Residue-level contacts at the interface:
Residue T86 in protein 1 is in contact with residue W94 in protein 2 (closest heavy-atom distance 3.7 Å).
Residue K82 in protein 1 interacts with residue Y50 in protein 2 (closest heavy-atom distance 5.0 Å).
Residue T86 in protein 1 is in contact with residue Y96 in protein 2 (closest heavy-atom distance 4.5 Å).
Residue T7 in protein 1 contacts residue Q53 in protein 2 (closest heavy-atom distance 3.9 Å).
Residue N83 in protein 1 is in contact with residue Y50 in protein 2 (closest heavy-atom distance 3.3 Å).

This data describes a binding interaction between two proteins.

Sequence of protein 2:
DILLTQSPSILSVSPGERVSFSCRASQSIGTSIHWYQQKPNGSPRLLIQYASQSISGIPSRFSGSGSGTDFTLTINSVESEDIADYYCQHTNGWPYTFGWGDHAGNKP

Sequence of protein 1:
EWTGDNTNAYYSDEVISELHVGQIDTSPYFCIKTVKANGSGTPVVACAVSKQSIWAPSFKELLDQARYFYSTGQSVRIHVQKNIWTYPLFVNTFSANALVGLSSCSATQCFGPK